Sequence of chain B:
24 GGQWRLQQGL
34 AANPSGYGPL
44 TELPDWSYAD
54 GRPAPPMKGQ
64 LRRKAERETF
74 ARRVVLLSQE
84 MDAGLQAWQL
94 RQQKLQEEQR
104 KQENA

Interface contacts:
Residue S141 in chain A contacts residue A34 in chain B (closest heavy-atom distance 3.5 Å).
Residue K65 in chain A contacts residue S81 in chain B (closest heavy-atom distance 4.7 Å).
Residue K101 in chain A contacts residue M84 in chain B (closest heavy-atom distance 3.9 Å).
Residue S135 in chain A is in contact with residue K67 in chain B (closest heavy-atom distance 4.7 Å).
Residue E131 in chain A contacts residue R75 in chain B (closest heavy-atom distance 4.3 Å).
Residue K140 in chain A interacts with residue Y40 in chain B (closest heavy-atom distance 3.4 Å).
Residue W149 in chain A interacts with residue E45 in chain B (closest heavy-atom distance 3.1 Å).
Residue H100 in chain A contacts residue L80 in chain B (closest heavy-atom distance 3.7 Å).
Residue M134 in chain A contacts residue E71 in chain B (closest heavy-atom distance 3.5 Å).
Residue P97 in chain A contacts residue F73 in chain B (closest heavy-atom distance 4.2 Å).
Residue V99 in chain A interacts with residue R76 in chain B (closest heavy-atom distance 2.4 Å).
Residue K65 in chain A interacts with residue D85 in chain B (closest heavy-atom distance 4.2 Å).
Residue L139 in chain A is in contact with residue F73 in chain B (closest heavy-atom distance 3.2 Å).
Residue N102 in chain A interacts with residue M84 in chain B (closest heavy-atom distance 3.9 Å).
Residue L128 in chain A contacts residue S81 in chain B (closest heavy-atom distance 4.0 Å).
Residue T137 in chain A contacts residue E71 in chain B (closest heavy-atom distance 4.6 Å).
Residue L124 in chain A contacts residue V77 in chain B (closest heavy-atom distance 4.6 Å).
Residue Q98 in chain A is in contact with residue R76 in chain B (closest heavy-atom distance 3.2 Å).
Residue L66 in chain A interacts with residue S81 in chain B (closest heavy-atom distance 4.6 Å).
Residue L122 in chain A is in contact with residue V77 in chain B (closest heavy-atom distance 3.7 Å).
Residue S141 in chain A contacts residue L29 in chain B (closest heavy-atom distance 3.1 Å).
Residue V99 in chain A is in contact with residue F73 in chain B (closest heavy-atom distance 3.1 Å).
Residue V99 in chain A is in contact with residue L80 in chain B (closest heavy-atom distance 3.2 Å).
Residue M134 in chain A is in contact with residue A74 in chain B (closest heavy-atom distance 3.5 Å).
Residue L145 in chain A contacts residue V77 in chain B (closest heavy-atom distance 3.6 Å).
Residue L128 in chain A contacts residue V78 in chain B (closest heavy-atom distance 4.0 Å).
Residue L151 in chain A contacts residue G41 in chain B (closest heavy-atom distance 3.7 Å).
Residue H100 in chain A interacts with residue R76 in chain B (closest heavy-atom distance 4.1 Å).
Residue T142 in chain A interacts with residue L29 in chain B (closest heavy-atom distance 4.4 Å).
Residue M134 in chain A is in contact with residue V78 in chain B (closest heavy-atom distance 4.2 Å).
Residue C138 in chain A interacts with residue Y40 in chain B (closest heavy-atom distance 4.2 Å).
Residue C138 in chain A interacts with residue R70 in chain B (closest heavy-atom distance 3.0 Å).
Residue L66 in chain A contacts residue L80 in chain B (closest heavy-atom distance 3.5 Å).
Residue T137 in chain A contacts residue A74 in chain B (closest heavy-atom distance 4.0 Å).
Residue S141 in chain A contacts residue L33 in chain B (closest heavy-atom distance 4.6 Å).
Residue K101 in chain A contacts residue L80 in chain B (closest heavy-atom distance 3.4 Å).
Residue T142 in chain A interacts with residue G32 in chain B (closest heavy-atom distance 4.6 Å).
Residue L145 in chain A is in contact with residue F73 in chain B (closest heavy-atom distance 4.2 Å).
Residue L66 in chain A contacts residue V77 in chain B (closest heavy-atom distance 3.8 Å).
Residue L151 in chain A interacts with residue L46 in chain B (closest heavy-atom distance 3.4 Å).
Residue V99 in chain A is in contact with residue V77 in chain B (closest heavy-atom distance 3.8 Å).
Residue K101 in chain A contacts residue E83 in chain B (closest heavy-atom distance 3.2 Å).
Residue L151 in chain A contacts residue P42 in chain B (closest heavy-atom distance 3.8 Å).
Residue S135 in chain A contacts residue R70 in chain B (closest heavy-atom distance 4.5 Å).
Residue I103 in chain A contacts residue M84 in chain B (closest heavy-atom distance 3.7 Å).
Residue K65 in chain A contacts residue M84 in chain B (closest heavy-atom distance 3.8 Å).
Residue W149 in chain A is in contact with residue G41 in chain B (closest heavy-atom distance 4.3 Å).
Residue K140 in chain A is in contact with residue G32 in chain B (closest heavy-atom distance 4.3 Å).
Residue W149 in chain A contacts residue R70 in chain B (closest heavy-atom distance 4.8 Å).
Residue S135 in chain A is in contact with residue E71 in chain B (closest heavy-atom distance 3.8 Å).
Residue T137 in chain A interacts with residue R70 in chain B (closest heavy-atom distance 3.3 Å).
Residue W149 in chain A is in contact with residue Y40 in chain B (closest heavy-atom distance 3.7 Å).
Residue S141 in chain A contacts residue A35 in chain B (closest heavy-atom distance 4.4 Å).
Residue S141 in chain A interacts with residue G32 in chain B (closest heavy-atom distance 4.5 Å).
Residue P129 in chain A is in contact with residue A74 in chain B (closest heavy-atom distance 4.2 Å).
Residue C138 in chain A interacts with residue E45 in chain B (closest heavy-atom distance 4.1 Å).
Residue P129 in chain A interacts with residue V78 in chain B (closest heavy-atom distance 3.4 Å).
Residue M134 in chain A contacts residue R75 in chain B (closest heavy-atom distance 3.5 Å).
Residue S141 in chain A is in contact with residue Y40 in chain B (closest heavy-atom distance 3.5 Å).
Residue L151 in chain A contacts residue E45 in chain B (closest heavy-atom distance 3.4 Å).

The following describes two proteins that form a bound complex.

Sequence of chain A:
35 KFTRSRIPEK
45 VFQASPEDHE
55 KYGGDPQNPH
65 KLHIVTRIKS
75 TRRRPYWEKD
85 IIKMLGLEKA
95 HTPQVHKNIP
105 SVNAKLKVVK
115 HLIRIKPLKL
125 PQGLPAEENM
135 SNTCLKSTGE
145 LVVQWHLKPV